Residue-level contacts at the interface:
Residue I21 in the first protein is in contact with residue A24 in the second protein (closest heavy-atom distance 4.5 Å).
Residue V25 in the first protein interacts with residue L31 in the second protein (closest heavy-atom distance 3.7 Å).
Residue T29 in the first protein interacts with residue V32 in the second protein (closest heavy-atom distance 4.2 Å).
Residue F17 in the first protein interacts with residue A24 in the second protein (closest heavy-atom distance 3.5 Å).
Residue P24 in the first protein is in contact with residue V28 in the second protein (closest heavy-atom distance 3.4 Å).
Residue T29 in the first protein is in contact with residue R35 in the second protein (closest heavy-atom distance 3.2 Å).
Residue V25 in the first protein is in contact with residue R35 in the second protein (closest heavy-atom distance 3.4 Å).
Residue I21 in the first protein contacts residue V28 in the second protein (closest heavy-atom distance 3.6 Å).
Residue I21 in the first protein is in contact with residue L31 in the second protein (closest heavy-atom distance 4.0 Å).
Residue F17 in the first protein interacts with residue A20 in the second protein (closest heavy-atom distance 4.5 Å).
Residue D31 in the first protein interacts with residue R35 in the second protein (closest heavy-atom distance 4.0 Å).
Residue V25 in the first protein interacts with residue V32 in the second protein (closest heavy-atom distance 4.1 Å).
Residue P24 in the first protein contacts residue V32 in the second protein (closest heavy-atom distance 4.7 Å).
Residue V25 in the first protein interacts with residue V28 in the second protein (closest heavy-atom distance 4.4 Å).
Residue S28 in the first protein interacts with residue V32 in the second protein (closest heavy-atom distance 4.0 Å).
Residue I20 in the first protein contacts residue V28 in the second protein (closest heavy-atom distance 3.9 Å).
Residue I21 in the first protein interacts with residue I27 in the second protein (closest heavy-atom distance 3.8 Å).

Sequence of the second protein:
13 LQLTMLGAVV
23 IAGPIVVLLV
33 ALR

The following describes two proteins that form a bound complex.

Sequence of the first protein:
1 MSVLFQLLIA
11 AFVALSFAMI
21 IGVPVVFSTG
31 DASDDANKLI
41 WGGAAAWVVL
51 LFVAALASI